Sequence of chain A:
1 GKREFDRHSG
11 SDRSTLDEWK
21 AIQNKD

Contacts between the two chains:
Residue I695 in chain B is in contact with residue D12 in chain A (closest heavy-atom distance 2.4 Å).
Residue I695 in chain B contacts residue S9 in chain A (closest heavy-atom distance 3.4 Å).
Residue A694 in chain B is in contact with residue D12 in chain A (closest heavy-atom distance 4.2 Å).
Residue I695 in chain B contacts residue S11 in chain A (closest heavy-atom distance 2.6 Å).
Residue D693 in chain B is in contact with residue R3 in chain A (closest heavy-atom distance 3.0 Å).
Residue I695 in chain B contacts residue G10 in chain A (closest heavy-atom distance 1.2 Å).
Residue D693 in chain B contacts residue G10 in chain A (closest heavy-atom distance 4.6 Å).
Residue A694 in chain B contacts residue S11 in chain A (closest heavy-atom distance 3.3 Å).
Residue I695 in chain B contacts residue R13 in chain A (closest heavy-atom distance 5.0 Å).
Residue A694 in chain B interacts with residue G10 in chain A (closest heavy-atom distance 3.3 Å).

Sequence of chain B:
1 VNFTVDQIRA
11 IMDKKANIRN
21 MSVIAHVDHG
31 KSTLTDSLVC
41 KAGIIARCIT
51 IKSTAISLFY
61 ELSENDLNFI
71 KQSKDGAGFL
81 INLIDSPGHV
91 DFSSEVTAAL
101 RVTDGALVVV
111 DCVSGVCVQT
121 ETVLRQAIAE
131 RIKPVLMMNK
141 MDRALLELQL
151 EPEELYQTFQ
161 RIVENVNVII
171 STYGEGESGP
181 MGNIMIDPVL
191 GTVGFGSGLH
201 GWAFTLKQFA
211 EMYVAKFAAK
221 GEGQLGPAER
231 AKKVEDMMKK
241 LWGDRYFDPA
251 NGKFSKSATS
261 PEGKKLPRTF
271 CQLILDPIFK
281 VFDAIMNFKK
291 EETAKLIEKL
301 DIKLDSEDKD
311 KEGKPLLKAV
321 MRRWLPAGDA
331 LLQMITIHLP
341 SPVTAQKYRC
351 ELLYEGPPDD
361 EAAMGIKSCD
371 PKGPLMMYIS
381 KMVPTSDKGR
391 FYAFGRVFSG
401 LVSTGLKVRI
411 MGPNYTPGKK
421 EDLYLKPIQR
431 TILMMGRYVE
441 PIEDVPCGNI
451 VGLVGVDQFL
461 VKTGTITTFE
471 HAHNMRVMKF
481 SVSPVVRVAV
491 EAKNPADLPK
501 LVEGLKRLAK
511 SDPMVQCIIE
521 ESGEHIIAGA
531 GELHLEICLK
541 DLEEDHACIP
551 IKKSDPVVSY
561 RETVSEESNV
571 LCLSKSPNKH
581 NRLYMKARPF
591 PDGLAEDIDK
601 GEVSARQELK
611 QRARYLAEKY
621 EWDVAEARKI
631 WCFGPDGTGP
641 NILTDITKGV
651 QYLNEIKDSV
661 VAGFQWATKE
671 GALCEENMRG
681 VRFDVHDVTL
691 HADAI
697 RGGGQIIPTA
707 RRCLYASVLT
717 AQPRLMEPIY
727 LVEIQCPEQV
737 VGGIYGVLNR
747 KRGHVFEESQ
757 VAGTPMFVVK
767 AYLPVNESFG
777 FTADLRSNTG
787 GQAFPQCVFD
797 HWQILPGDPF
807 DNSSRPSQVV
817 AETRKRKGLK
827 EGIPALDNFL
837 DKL

This data describes a binding interaction between two proteins.